This data describes a binding interaction between two proteins.

Interface contacts:
Residue D23 in chain A contacts residue R33 in chain B (closest heavy-atom distance 4.5 Å).
Residue D19 in chain A is in contact with residue R33 in chain B (closest heavy-atom distance 4.0 Å).
Residue N24 in chain A interacts with residue R33 in chain B (closest heavy-atom distance 2.7 Å).
Residue N22 in chain A is in contact with residue R33 in chain B (closest heavy-atom distance 3.5 Å).

Sequence of chain A:
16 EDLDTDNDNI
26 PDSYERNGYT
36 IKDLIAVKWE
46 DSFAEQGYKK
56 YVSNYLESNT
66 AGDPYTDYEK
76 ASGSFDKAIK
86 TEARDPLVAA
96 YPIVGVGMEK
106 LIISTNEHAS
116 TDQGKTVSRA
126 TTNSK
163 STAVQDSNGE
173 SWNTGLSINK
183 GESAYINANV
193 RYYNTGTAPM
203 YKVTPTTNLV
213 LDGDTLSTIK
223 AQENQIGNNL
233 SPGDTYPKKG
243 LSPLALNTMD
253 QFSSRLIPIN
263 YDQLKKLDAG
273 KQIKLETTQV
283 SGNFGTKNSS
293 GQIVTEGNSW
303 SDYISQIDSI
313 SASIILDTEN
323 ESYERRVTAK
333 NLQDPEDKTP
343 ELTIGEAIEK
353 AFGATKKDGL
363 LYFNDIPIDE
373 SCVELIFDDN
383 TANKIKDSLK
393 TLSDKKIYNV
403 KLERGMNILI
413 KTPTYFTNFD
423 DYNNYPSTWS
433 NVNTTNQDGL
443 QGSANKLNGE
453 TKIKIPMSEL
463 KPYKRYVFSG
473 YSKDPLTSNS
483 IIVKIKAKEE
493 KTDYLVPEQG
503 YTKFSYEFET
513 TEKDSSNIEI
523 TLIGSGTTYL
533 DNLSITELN

Sequence of chain B:
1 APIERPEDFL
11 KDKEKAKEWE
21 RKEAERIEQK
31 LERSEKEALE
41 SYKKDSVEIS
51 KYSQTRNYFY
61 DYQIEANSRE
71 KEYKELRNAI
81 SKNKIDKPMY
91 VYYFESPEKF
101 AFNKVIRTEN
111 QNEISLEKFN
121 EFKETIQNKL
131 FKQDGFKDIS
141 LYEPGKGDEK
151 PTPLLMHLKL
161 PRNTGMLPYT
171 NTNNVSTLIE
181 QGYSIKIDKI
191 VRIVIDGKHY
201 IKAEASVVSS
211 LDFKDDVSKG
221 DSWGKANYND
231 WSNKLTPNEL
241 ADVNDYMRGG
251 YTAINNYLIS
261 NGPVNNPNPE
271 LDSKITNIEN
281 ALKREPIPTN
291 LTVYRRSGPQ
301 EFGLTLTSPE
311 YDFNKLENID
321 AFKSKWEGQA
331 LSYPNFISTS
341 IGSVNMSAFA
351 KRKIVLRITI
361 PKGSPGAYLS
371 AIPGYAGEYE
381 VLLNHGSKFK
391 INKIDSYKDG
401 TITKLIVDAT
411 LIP